Residue-level contacts at the interface:
Residue H105 in the first protein is in contact with residue N183 in the second protein (closest heavy-atom distance 3.4 Å).
Residue D162 in the first protein is in contact with residue D291 in the second protein (closest heavy-atom distance 3.1 Å).
Residue K497 in the first protein is in contact with residue N624 in the second protein (closest heavy-atom distance 4.0 Å).
Residue Q171 in the first protein contacts residue D291 in the second protein (closest heavy-atom distance 3.7 Å).
Residue N496 in the first protein interacts with residue N624 in the second protein (closest heavy-atom distance 3.1 Å).
Residue S182 in the first protein interacts with residue N252 in the second protein (closest heavy-atom distance 4.1 Å).
Residue Q171 in the first protein interacts with residue G290 in the second protein (closest heavy-atom distance 3.8 Å).
Residue L100 in the first protein interacts with residue L188 in the second protein (closest heavy-atom distance 3.7 Å).
Residue E192 in the first protein is in contact with residue N245 in the second protein (closest heavy-atom distance 3.4 Å).
Residue H105 in the first protein contacts residue S184 in the second protein (closest heavy-atom distance 3.1 Å).
Residue R501 in the first protein contacts residue L632 in the second protein (closest heavy-atom distance 3.5 Å).
Residue E103 in the first protein is in contact with residue S184 in the second protein (closest heavy-atom distance 4.0 Å).
Residue H395 in the first protein interacts with residue I408 in the second protein (closest heavy-atom distance 3.4 Å).
Residue K497 in the first protein interacts with residue Y623 in the second protein (closest heavy-atom distance 3.1 Å).
Residue L188 in the first protein interacts with residue L248 in the second protein (closest heavy-atom distance 3.8 Å).
Residue V498 in the first protein is in contact with residue N652 in the second protein (closest heavy-atom distance 3.5 Å).
Residue H102 in the first protein is in contact with residue S187 in the second protein (closest heavy-atom distance 3.2 Å).
Residue K432 in the first protein is in contact with residue F636 in the second protein (closest heavy-atom distance 3.5 Å).
Residue L181 in the first protein contacts residue F255 in the second protein (closest heavy-atom distance 3.7 Å).
Residue Q171 in the first protein contacts residue H289 in the second protein (closest heavy-atom distance 3.1 Å).
Residue R178 in the first protein interacts with residue K293 in the second protein (closest heavy-atom distance 3.4 Å).
Residue L394 in the first protein interacts with residue M637 in the second protein (closest heavy-atom distance 3.6 Å).
Residue R501 in the first protein contacts residue L630 in the second protein (closest heavy-atom distance 3.4 Å).
Residue F97 in the first protein is in contact with residue S184 in the second protein (closest heavy-atom distance 3.3 Å).
Residue R178 in the first protein interacts with residue D291 in the second protein (closest heavy-atom distance 2.8 Å).
Residue H102 in the first protein contacts residue L188 in the second protein (closest heavy-atom distance 3.3 Å).
Residue Q185 in the first protein is in contact with residue N252 in the second protein (closest heavy-atom distance 2.9 Å).
Residue T392 in the first protein interacts with residue M637 in the second protein (closest heavy-atom distance 3.3 Å).
Residue P502 in the first protein contacts residue L631 in the second protein (closest heavy-atom distance 4.0 Å).
Residue Q185 in the first protein interacts with residue Y251 in the second protein (closest heavy-atom distance 3.4 Å).
Residue Y438 in the first protein interacts with residue L632 in the second protein (closest heavy-atom distance 3.9 Å).
Residue P327 in the first protein is in contact with residue N288 in the second protein (closest heavy-atom distance 4.0 Å).
Residue Y438 in the first protein is in contact with residue L631 in the second protein (closest heavy-atom distance 3.1 Å).
Residue R178 in the first protein interacts with residue F255 in the second protein (closest heavy-atom distance 4.0 Å).
Residue V498 in the first protein interacts with residue N624 in the second protein (closest heavy-atom distance 3.3 Å).
Residue N163 in the first protein contacts residue H289 in the second protein (closest heavy-atom distance 4.1 Å).
Residue V498 in the first protein is in contact with residue Y623 in the second protein (closest heavy-atom distance 3.7 Å).
Residue N496 in the first protein is in contact with residue Y623 in the second protein (closest heavy-atom distance 3.3 Å).
Residue H102 in the first protein contacts residue E191 in the second protein (closest heavy-atom distance 3.1 Å).
Residue F388 in the first protein interacts with residue F636 in the second protein (closest heavy-atom distance 3.5 Å).
Residue D436 in the first protein interacts with residue N633 in the second protein (closest heavy-atom distance 4.0 Å).
Residue K497 in the first protein contacts residue F622 in the second protein (closest heavy-atom distance 4.0 Å).
Residue G437 in the first protein is in contact with residue N633 in the second protein (closest heavy-atom distance 3.5 Å).
Residue K168 in the first protein contacts residue G290 in the second protein (closest heavy-atom distance 4.0 Å).
Residue V504 in the first protein interacts with residue L631 in the second protein (closest heavy-atom distance 3.7 Å).
Residue S175 in the first protein contacts residue D291 in the second protein (closest heavy-atom distance 3.3 Å).
Residue V507 in the first protein is in contact with residue L631 in the second protein (closest heavy-atom distance 3.8 Å).
Residue R178 in the first protein contacts residue S259 in the second protein (closest heavy-atom distance 3.4 Å).
Residue I189 in the first protein contacts residue N252 in the second protein (closest heavy-atom distance 3.4 Å).
Residue Q186 in the first protein contacts residue N252 in the second protein (closest heavy-atom distance 3.6 Å).
Residue V498 in the first protein interacts with residue F622 in the second protein (closest heavy-atom distance 3.4 Å).
Residue H105 in the first protein contacts residue N182 in the second protein (closest heavy-atom distance 3.7 Å).
Residue T392 in the first protein contacts residue L632 in the second protein (closest heavy-atom distance 4.0 Å).
Residue N164 in the first protein interacts with residue H289 in the second protein (closest heavy-atom distance 3.9 Å).
Residue S175 in the first protein interacts with residue P292 in the second protein (closest heavy-atom distance 4.0 Å).
Residue S182 in the first protein contacts residue F255 in the second protein (closest heavy-atom distance 3.3 Å).
Residue R93 in the first protein contacts residue S184 in the second protein (closest heavy-atom distance 3.2 Å).
Residue L100 in the first protein is in contact with residue L248 in the second protein (closest heavy-atom distance 3.9 Å).
Residue F97 in the first protein is in contact with residue L188 in the second protein (closest heavy-atom distance 3.9 Å).
Residue N164 in the first protein contacts residue S285 in the second protein (closest heavy-atom distance 3.5 Å).

Sequence of the first protein:
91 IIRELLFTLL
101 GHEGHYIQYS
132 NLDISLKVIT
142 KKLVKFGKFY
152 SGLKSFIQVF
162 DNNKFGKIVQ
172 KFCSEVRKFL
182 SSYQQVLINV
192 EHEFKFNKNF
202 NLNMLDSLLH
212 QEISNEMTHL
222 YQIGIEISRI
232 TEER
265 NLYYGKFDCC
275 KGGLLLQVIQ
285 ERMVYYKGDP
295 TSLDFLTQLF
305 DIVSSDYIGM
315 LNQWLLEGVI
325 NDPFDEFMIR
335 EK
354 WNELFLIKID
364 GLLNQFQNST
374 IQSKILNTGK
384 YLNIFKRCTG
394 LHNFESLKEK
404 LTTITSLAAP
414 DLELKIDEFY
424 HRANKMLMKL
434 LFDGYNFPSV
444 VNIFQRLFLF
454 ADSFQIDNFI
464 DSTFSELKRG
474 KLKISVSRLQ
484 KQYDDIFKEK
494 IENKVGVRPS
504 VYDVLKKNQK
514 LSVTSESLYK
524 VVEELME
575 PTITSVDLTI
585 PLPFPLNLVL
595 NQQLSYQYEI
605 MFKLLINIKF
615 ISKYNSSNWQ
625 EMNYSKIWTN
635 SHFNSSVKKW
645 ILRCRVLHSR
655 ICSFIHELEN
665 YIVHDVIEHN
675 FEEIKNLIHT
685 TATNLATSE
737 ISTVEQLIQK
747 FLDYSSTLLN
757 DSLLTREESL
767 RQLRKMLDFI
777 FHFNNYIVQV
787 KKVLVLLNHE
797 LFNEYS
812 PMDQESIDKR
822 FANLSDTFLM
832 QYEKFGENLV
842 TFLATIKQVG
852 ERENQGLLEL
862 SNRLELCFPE

Sequence of the second protein:
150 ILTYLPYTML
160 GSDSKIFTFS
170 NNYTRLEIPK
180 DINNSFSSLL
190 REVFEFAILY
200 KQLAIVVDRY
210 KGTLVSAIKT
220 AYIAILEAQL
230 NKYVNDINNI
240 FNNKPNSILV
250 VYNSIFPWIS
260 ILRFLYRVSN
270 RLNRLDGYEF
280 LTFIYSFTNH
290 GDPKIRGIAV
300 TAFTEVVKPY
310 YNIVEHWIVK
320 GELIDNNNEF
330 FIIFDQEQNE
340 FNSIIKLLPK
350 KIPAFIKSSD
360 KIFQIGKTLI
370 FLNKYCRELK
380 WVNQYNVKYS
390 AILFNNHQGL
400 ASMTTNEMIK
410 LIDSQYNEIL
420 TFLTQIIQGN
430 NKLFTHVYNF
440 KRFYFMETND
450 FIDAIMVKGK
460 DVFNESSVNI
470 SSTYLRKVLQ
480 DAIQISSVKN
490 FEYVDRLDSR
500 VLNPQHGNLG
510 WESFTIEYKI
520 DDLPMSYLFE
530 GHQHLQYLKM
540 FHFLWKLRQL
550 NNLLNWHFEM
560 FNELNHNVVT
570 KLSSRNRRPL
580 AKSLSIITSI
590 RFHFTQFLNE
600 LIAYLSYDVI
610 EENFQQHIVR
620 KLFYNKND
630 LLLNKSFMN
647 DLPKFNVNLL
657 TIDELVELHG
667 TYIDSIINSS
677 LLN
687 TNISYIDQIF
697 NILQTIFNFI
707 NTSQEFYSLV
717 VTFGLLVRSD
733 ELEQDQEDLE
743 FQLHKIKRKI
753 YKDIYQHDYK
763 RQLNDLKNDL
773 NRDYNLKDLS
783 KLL

These two protein chains interact to form a complex.